This data describes a binding interaction between two proteins.

Contacts between the two chains:
Residue Y7 in protein 1 contacts residue K1 in protein 2 (closest heavy-atom distance 2.6 Å).
Residue F116 in protein 1 contacts residue N5 in protein 2 (closest heavy-atom distance 4.0 Å).
Residue Y45 in protein 1 interacts with residue A2 in protein 2 (closest heavy-atom distance 4.0 Å).
Residue Y156 in protein 1 is in contact with residue L3 in protein 2 (closest heavy-atom distance 3.9 Å).
Residue L81 in protein 1 contacts residue M9 in protein 2 (closest heavy-atom distance 3.9 Å).
Residue Y159 in protein 1 contacts residue A2 in protein 2 (closest heavy-atom distance 4.0 Å).
Residue S77 in protein 1 is in contact with residue T8 in protein 2 (closest heavy-atom distance 3.8 Å).
Residue Q70 in protein 1 contacts residue Y4 in protein 2 (closest heavy-atom distance 3.4 Å).
Residue H155 in protein 1 contacts residue L3 in protein 2 (closest heavy-atom distance 4.4 Å).
Residue N80 in protein 1 is in contact with residue M9 in protein 2 (closest heavy-atom distance 3.0 Å).
Residue K66 in protein 1 contacts residue A2 in protein 2 (closest heavy-atom distance 3.8 Å).
Residue I124 in protein 1 contacts residue M9 in protein 2 (closest heavy-atom distance 4.1 Å).
Residue R62 in protein 1 interacts with residue K1 in protein 2 (closest heavy-atom distance 3.4 Å).
Residue W167 in protein 1 is in contact with residue K1 in protein 2 (closest heavy-atom distance 3.2 Å).
Residue A152 in protein 1 interacts with residue F6 in protein 2 (closest heavy-atom distance 3.6 Å).
Residue Q97 in protein 1 is in contact with residue L3 in protein 2 (closest heavy-atom distance 3.5 Å).
Residue Y171 in protein 1 is in contact with residue K1 in protein 2 (closest heavy-atom distance 2.7 Å).
Residue W147 in protein 1 contacts residue M9 in protein 2 (closest heavy-atom distance 3.9 Å).
Residue W73 in protein 1 is in contact with residue T8 in protein 2 (closest heavy-atom distance 3.4 Å).
Residue F116 in protein 1 interacts with residue M9 in protein 2 (closest heavy-atom distance 3.5 Å).
Residue F74 in protein 1 is in contact with residue N5 in protein 2 (closest heavy-atom distance 4.0 Å).
Residue Y7 in protein 1 contacts residue A2 in protein 2 (closest heavy-atom distance 3.6 Å).
Residue K146 in protein 1 is in contact with residue T8 in protein 2 (closest heavy-atom distance 3.2 Å).
Residue W73 in protein 1 contacts residue A7 in protein 2 (closest heavy-atom distance 3.1 Å).
Residue Y156 in protein 1 contacts residue F6 in protein 2 (closest heavy-atom distance 3.0 Å).
Residue T143 in protein 1 is in contact with residue M9 in protein 2 (closest heavy-atom distance 2.5 Å).
Residue E63 in protein 1 is in contact with residue K1 in protein 2 (closest heavy-atom distance 3.6 Å).
Residue Y59 in protein 1 is in contact with residue K1 in protein 2 (closest heavy-atom distance 4.2 Å).
Residue Q97 in protein 1 contacts residue N5 in protein 2 (closest heavy-atom distance 2.8 Å).
Residue Y123 in protein 1 contacts residue M9 in protein 2 (closest heavy-atom distance 3.7 Å).
Residue W73 in protein 1 interacts with residue N5 in protein 2 (closest heavy-atom distance 3.3 Å).
Residue Y159 in protein 1 interacts with residue K1 in protein 2 (closest heavy-atom distance 2.7 Å).
Residue H155 in protein 1 interacts with residue F6 in protein 2 (closest heavy-atom distance 3.4 Å).
Residue L95 in protein 1 contacts residue M9 in protein 2 (closest heavy-atom distance 4.1 Å).
Residue S150 in protein 1 interacts with residue F6 in protein 2 (closest heavy-atom distance 3.2 Å).
Residue H155 in protein 1 is in contact with residue N5 in protein 2 (closest heavy-atom distance 4.0 Å).
Residue E163 in protein 1 is in contact with residue K1 in protein 2 (closest heavy-atom distance 2.9 Å).
Residue G151 in protein 1 is in contact with residue F6 in protein 2 (closest heavy-atom distance 4.3 Å).
Residue V76 in protein 1 interacts with residue T8 in protein 2 (closest heavy-atom distance 4.1 Å).
Residue H155 in protein 1 is in contact with residue Y4 in protein 2 (closest heavy-atom distance 2.6 Å).
Residue M5 in protein 1 contacts residue K1 in protein 2 (closest heavy-atom distance 3.8 Å).
Residue N80 in protein 1 contacts residue T8 in protein 2 (closest heavy-atom distance 4.0 Å).
Residue K146 in protein 1 is in contact with residue A7 in protein 2 (closest heavy-atom distance 4.4 Å).
Residue Y84 in protein 1 is in contact with residue M9 in protein 2 (closest heavy-atom distance 2.7 Å).
Residue K66 in protein 1 contacts residue K1 in protein 2 (closest heavy-atom distance 4.2 Å).
Residue S77 in protein 1 is in contact with residue M9 in protein 2 (closest heavy-atom distance 3.2 Å).
Residue F33 in protein 1 contacts residue K1 in protein 2 (closest heavy-atom distance 4.4 Å).
Residue K146 in protein 1 interacts with residue M9 in protein 2 (closest heavy-atom distance 3.3 Å).
Residue Y156 in protein 1 interacts with residue A7 in protein 2 (closest heavy-atom distance 4.4 Å).
Residue W73 in protein 1 contacts residue F6 in protein 2 (closest heavy-atom distance 3.0 Å).
Residue S150 in protein 1 interacts with residue A7 in protein 2 (closest heavy-atom distance 4.0 Å).
Residue Y159 in protein 1 interacts with residue L3 in protein 2 (closest heavy-atom distance 3.3 Å).
Residue W73 in protein 1 contacts residue M9 in protein 2 (closest heavy-atom distance 3.6 Å).
Residue Q70 in protein 1 is in contact with residue N5 in protein 2 (closest heavy-atom distance 2.8 Å).
Residue K66 in protein 1 interacts with residue Y4 in protein 2 (closest heavy-atom distance 3.4 Å).
Residue W147 in protein 1 is in contact with residue A7 in protein 2 (closest heavy-atom distance 3.3 Å).
Residue Q70 in protein 1 is in contact with residue L3 in protein 2 (closest heavy-atom distance 3.4 Å).
Residue Y156 in protein 1 interacts with residue N5 in protein 2 (closest heavy-atom distance 3.4 Å).
Residue W147 in protein 1 is in contact with residue T8 in protein 2 (closest heavy-atom distance 2.9 Å).
Residue E63 in protein 1 is in contact with residue A2 in protein 2 (closest heavy-atom distance 2.8 Å).

Sequence of protein 1:
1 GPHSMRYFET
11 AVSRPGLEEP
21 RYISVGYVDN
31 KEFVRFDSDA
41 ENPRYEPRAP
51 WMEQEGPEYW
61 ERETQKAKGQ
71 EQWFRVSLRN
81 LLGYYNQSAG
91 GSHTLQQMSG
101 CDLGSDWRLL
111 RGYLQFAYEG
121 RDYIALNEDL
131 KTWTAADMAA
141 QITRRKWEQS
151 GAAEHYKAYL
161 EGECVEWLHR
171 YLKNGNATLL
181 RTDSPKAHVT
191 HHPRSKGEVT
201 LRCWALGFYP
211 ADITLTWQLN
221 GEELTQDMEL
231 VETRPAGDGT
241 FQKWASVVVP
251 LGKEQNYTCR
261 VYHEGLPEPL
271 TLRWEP

Sequence of protein 2:
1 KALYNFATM